Sequence of the second protein:
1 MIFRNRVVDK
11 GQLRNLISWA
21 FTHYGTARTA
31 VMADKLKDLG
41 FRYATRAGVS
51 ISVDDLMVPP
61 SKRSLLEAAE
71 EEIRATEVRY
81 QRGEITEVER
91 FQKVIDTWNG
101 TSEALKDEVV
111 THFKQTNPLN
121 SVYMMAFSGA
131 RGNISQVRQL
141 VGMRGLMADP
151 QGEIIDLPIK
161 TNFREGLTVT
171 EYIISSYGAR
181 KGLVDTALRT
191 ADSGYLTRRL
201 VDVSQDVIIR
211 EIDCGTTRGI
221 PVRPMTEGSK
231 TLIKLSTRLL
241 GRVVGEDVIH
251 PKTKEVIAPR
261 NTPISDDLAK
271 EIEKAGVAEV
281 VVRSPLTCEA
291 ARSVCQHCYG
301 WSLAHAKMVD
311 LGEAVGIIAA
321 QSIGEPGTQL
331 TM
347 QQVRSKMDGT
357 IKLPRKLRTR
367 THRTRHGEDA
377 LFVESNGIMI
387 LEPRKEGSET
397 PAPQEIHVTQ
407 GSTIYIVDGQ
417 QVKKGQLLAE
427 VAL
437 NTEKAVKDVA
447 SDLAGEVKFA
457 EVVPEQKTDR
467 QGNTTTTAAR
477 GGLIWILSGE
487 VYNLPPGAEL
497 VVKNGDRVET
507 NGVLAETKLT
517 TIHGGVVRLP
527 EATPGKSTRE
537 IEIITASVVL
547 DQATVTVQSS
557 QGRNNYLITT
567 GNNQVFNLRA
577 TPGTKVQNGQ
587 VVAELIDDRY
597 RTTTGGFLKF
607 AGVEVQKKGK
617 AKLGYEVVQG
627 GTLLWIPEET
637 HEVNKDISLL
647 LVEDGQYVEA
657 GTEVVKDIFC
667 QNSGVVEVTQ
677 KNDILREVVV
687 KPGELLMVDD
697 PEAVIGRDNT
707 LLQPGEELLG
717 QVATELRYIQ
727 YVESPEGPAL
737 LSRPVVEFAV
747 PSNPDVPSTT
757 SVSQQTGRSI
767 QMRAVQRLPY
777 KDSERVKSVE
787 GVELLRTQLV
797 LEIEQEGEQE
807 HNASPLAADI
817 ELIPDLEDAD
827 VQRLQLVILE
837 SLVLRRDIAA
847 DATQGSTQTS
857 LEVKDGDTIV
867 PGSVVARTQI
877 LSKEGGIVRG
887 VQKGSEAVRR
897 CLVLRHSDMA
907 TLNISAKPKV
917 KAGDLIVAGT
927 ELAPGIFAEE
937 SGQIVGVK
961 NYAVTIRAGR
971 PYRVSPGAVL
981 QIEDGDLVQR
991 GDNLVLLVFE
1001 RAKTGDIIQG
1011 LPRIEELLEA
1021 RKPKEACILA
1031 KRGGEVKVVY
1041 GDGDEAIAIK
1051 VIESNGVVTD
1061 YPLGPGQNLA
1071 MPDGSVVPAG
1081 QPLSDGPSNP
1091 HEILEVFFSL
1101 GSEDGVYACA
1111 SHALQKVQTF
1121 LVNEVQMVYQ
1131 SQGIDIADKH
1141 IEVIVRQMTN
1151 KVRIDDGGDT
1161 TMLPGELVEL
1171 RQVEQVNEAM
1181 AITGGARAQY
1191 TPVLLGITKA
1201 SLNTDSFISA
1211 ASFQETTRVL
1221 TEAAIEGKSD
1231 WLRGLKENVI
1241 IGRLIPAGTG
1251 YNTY

Interface contacts:
Residue F3 in the second protein interacts with residue V564 in the first protein (closest heavy-atom distance 3.0 Å).
Residue A1211 in the second protein interacts with residue F345 in the first protein (closest heavy-atom distance 2.9 Å).
Residue A304 in the second protein interacts with residue P500 in the first protein (closest heavy-atom distance 3.2 Å).
Residue L303 in the second protein contacts residue P500 in the first protein (closest heavy-atom distance 3.1 Å).
Residue M32 in the second protein interacts with residue L623 in the first protein (closest heavy-atom distance 2.8 Å).
Residue G1227 in the second protein is in contact with residue I14 in the first protein (closest heavy-atom distance 3.0 Å).
Residue A47 in the second protein contacts residue Y519 in the first protein (closest heavy-atom distance 2.9 Å).
Residue K37 in the second protein contacts residue P509 in the first protein (closest heavy-atom distance 1.9 Å).
Residue R1243 in the second protein interacts with residue N7 in the first protein (closest heavy-atom distance 3.3 Å).
Residue A1224 in the second protein interacts with residue G15 in the first protein (closest heavy-atom distance 3.0 Å).
Residue I318 in the second protein is in contact with residue R438 in the first protein (closest heavy-atom distance 2.0 Å).
Residue K1228 in the second protein is in contact with residue I14 in the first protein (closest heavy-atom distance 3.0 Å).
Residue I1225 in the second protein is in contact with residue Y124 in the first protein (closest heavy-atom distance 3.0 Å).
Residue P118 in the second protein interacts with residue Y518 in the first protein (closest heavy-atom distance 3.1 Å).
Residue M124 in the second protein interacts with residue Y518 in the first protein (closest heavy-atom distance 2.9 Å).
Residue H1140 in the second protein contacts residue A501 in the first protein (closest heavy-atom distance 2.9 Å).
Residue V8 in the second protein is in contact with residue Y615 in the first protein (closest heavy-atom distance 3.1 Å).
Residue F3 in the second protein interacts with residue D563 in the first protein (closest heavy-atom distance 2.9 Å).
Residue F21 in the second protein is in contact with residue P505 in the first protein (closest heavy-atom distance 3.2 Å).
Residue N5 in the second protein interacts with residue D567 in the first protein (closest heavy-atom distance 2.9 Å).
Residue S1229 in the second protein is in contact with residue K13 in the first protein (closest heavy-atom distance 3.2 Å).
Residue F3 in the second protein contacts residue F560 in the first protein (closest heavy-atom distance 3.2 Å).
Residue E1226 in the second protein is in contact with residue N233 in the first protein (closest heavy-atom distance 3.1 Å).
Residue S1229 in the second protein contacts residue V12 in the first protein (closest heavy-atom distance 2.9 Å).
Residue K37 in the second protein is in contact with residue M513 in the first protein (closest heavy-atom distance 2.5 Å).
Residue D34 in the second protein is in contact with residue I370 in the first protein (closest heavy-atom distance 2.5 Å).
Residue I1225 in the second protein is in contact with residue F234 in the first protein (closest heavy-atom distance 2.5 Å).
Residue D1230 in the second protein contacts residue V12 in the first protein (closest heavy-atom distance 2.4 Å).
Residue F1207 in the second protein is in contact with residue I14 in the first protein (closest heavy-atom distance 3.3 Å).
Residue F3 in the second protein contacts residue E565 in the first protein (closest heavy-atom distance 2.4 Å).
Residue E325 in the second protein contacts residue L436 in the first protein (closest heavy-atom distance 2.8 Å).
Residue N5 in the second protein interacts with residue E565 in the first protein (closest heavy-atom distance 2.7 Å).
Residue E1222 in the second protein contacts residue Y124 in the first protein (closest heavy-atom distance 2.2 Å).
Residue I17 in the second protein is in contact with residue I507 in the first protein (closest heavy-atom distance 3.1 Å).
Residue F21 in the second protein contacts residue I497 in the first protein (closest heavy-atom distance 2.6 Å).
Residue A1224 in the second protein is in contact with residue I14 in the first protein (closest heavy-atom distance 3.1 Å).
Residue R6 in the second protein is in contact with residue E565 in the first protein (closest heavy-atom distance 2.4 Å).
Residue R6 in the second protein is in contact with residue R612 in the first protein (closest heavy-atom distance 2.4 Å).
Residue V8 in the second protein interacts with residue Y518 in the first protein (closest heavy-atom distance 3.2 Å).
Residue R28 in the second protein is in contact with residue L623 in the first protein (closest heavy-atom distance 2.7 Å).
Residue T1217 in the second protein contacts residue W116 in the first protein (closest heavy-atom distance 3.1 Å).
Residue L303 in the second protein interacts with residue A501 in the first protein (closest heavy-atom distance 3.1 Å).
Residue S128 in the second protein interacts with residue Y518 in the first protein (closest heavy-atom distance 3.2 Å).
Residue L119 in the second protein interacts with residue E523 in the first protein (closest heavy-atom distance 3.1 Å).
Residue R1243 in the second protein is in contact with residue T6 in the first protein (closest heavy-atom distance 3.3 Å).
Residue S1212 in the second protein contacts residue R346 in the first protein (closest heavy-atom distance 2.6 Å).
Residue N5 in the second protein contacts residue R612 in the first protein (closest heavy-atom distance 1.4 Å).
Residue I2 in the second protein contacts residue D563 in the first protein (closest heavy-atom distance 3.2 Å).
Residue L303 in the second protein contacts residue S499 in the first protein (closest heavy-atom distance 2.7 Å).
Residue W1231 in the second protein interacts with residue Y11 in the first protein (closest heavy-atom distance 3.2 Å).
Residue T1217 in the second protein contacts residue R318 in the first protein (closest heavy-atom distance 3.0 Å).
Residue V8 in the second protein interacts with residue A517 in the first protein (closest heavy-atom distance 3.3 Å).
Residue L303 in the second protein is in contact with residue L498 in the first protein (closest heavy-atom distance 3.1 Å).
Residue F3 in the second protein interacts with residue N616 in the first protein (closest heavy-atom distance 3.1 Å).
Residue L303 in the second protein contacts residue T502 in the first protein (closest heavy-atom distance 2.7 Å).
Residue R4 in the second protein contacts residue N616 in the first protein (closest heavy-atom distance 2.8 Å).
Residue R131 in the second protein interacts with residue Q511 in the first protein (closest heavy-atom distance 3.0 Å).
Residue N5 in the second protein is in contact with residue S566 in the first protein (closest heavy-atom distance 3.2 Å).
Residue V7 in the second protein is in contact with residue T521 in the first protein (closest heavy-atom distance 3.0 Å).
Residue R1218 in the second protein interacts with residue P122 in the first protein (closest heavy-atom distance 2.3 Å).

Sequence of the first protein:
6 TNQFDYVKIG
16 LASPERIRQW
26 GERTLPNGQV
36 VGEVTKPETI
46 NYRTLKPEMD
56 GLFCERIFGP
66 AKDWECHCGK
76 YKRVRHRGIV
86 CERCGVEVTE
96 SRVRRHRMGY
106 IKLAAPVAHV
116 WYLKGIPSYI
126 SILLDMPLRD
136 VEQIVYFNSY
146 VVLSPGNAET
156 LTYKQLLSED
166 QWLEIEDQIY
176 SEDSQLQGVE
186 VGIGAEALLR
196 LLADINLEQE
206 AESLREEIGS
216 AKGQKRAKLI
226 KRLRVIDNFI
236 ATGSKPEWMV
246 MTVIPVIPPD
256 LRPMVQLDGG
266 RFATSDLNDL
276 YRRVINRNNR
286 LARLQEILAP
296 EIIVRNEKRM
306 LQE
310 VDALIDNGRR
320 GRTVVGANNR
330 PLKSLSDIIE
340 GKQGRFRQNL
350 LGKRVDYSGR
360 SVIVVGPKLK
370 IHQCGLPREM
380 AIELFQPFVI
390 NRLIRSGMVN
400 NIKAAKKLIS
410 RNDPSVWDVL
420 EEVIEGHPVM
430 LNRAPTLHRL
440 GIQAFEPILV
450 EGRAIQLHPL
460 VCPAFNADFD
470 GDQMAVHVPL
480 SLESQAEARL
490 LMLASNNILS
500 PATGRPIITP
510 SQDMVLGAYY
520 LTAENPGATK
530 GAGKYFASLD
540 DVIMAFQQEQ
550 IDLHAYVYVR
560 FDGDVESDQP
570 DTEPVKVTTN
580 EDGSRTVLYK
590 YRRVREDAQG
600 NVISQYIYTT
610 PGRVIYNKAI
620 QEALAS

This data describes a binding interaction between two proteins.